Sequence of the first protein:
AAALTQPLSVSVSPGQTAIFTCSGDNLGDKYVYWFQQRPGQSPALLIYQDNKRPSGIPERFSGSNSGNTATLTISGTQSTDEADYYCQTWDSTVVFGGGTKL

These two protein chains interact to form a complex.

Sequence of the second protein:
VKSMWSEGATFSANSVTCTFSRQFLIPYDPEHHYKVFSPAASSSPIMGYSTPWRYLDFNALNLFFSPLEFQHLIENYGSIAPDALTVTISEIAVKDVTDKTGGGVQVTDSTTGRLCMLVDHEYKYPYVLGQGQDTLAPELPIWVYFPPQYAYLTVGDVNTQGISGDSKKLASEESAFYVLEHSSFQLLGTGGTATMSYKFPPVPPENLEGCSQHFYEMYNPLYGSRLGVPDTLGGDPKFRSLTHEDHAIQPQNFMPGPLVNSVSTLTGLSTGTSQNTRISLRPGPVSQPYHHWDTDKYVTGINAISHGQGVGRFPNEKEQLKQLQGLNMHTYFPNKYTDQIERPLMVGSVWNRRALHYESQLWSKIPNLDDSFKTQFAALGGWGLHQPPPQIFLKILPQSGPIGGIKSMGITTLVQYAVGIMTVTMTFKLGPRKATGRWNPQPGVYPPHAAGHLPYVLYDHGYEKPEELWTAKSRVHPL

Interface contacts:
Residue I470 in the second protein contacts residue Y31 in the first protein (closest heavy-atom distance 3.6 Å).
Residue M473 in the second protein is in contact with residue D29 in the first protein (closest heavy-atom distance 3.8 Å).
Residue K471 in the second protein is in contact with residue D50 in the first protein (closest heavy-atom distance 4.7 Å).
Residue K471 in the second protein contacts residue Y31 in the first protein (closest heavy-atom distance 3.3 Å).
Residue K471 in the second protein interacts with residue G28 in the first protein (closest heavy-atom distance 4.1 Å).
Residue G468 in the second protein contacts residue D29 in the first protein (closest heavy-atom distance 4.4 Å).
Residue K471 in the second protein contacts residue K30 in the first protein (closest heavy-atom distance 3.3 Å).
Residue I470 in the second protein contacts residue D29 in the first protein (closest heavy-atom distance 4.9 Å).
Residue K471 in the second protein is in contact with residue D29 in the first protein (closest heavy-atom distance 4.4 Å).